Sequence of the first protein:
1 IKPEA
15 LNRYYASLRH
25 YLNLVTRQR

Sequence of the second protein:
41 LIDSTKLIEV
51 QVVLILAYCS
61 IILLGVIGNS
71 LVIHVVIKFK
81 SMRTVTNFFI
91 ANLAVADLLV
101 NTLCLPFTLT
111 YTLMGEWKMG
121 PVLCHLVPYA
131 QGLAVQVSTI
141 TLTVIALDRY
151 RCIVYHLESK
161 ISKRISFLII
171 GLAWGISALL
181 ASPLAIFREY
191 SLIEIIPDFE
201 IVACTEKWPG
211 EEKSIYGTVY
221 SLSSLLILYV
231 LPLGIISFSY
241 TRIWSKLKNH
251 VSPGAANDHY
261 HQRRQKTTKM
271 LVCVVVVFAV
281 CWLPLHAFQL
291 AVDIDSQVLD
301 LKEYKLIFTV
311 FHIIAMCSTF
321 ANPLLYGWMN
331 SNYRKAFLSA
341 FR

The following describes two proteins that form a bound complex.

Contacts between the two chains:
Residue C204 in the second protein contacts residue R31 in the first protein (closest heavy-atom distance 4.6 Å).
Residue K305 in the second protein contacts residue N27 in the first protein (closest heavy-atom distance 4.6 Å).
Residue E206 in the second protein interacts with residue R31 in the first protein (closest heavy-atom distance 4.2 Å).
Residue I195 in the second protein interacts with residue L26 in the first protein (closest heavy-atom distance 4.0 Å).
Residue T205 in the second protein interacts with residue V29 in the first protein (closest heavy-atom distance 3.1 Å).
Residue I201 in the second protein interacts with residue V29 in the first protein (closest heavy-atom distance 4.7 Å).
Residue T112 in the second protein is in contact with residue Q32 in the first protein (closest heavy-atom distance 3.2 Å).
Residue I201 in the second protein interacts with residue L26 in the first protein (closest heavy-atom distance 4.4 Å).
Residue L41 in the second protein contacts residue L22 in the first protein (closest heavy-atom distance 4.2 Å).
Residue S221 in the second protein is in contact with residue R33 in the first protein (closest heavy-atom distance 3.5 Å).
Residue D300 in the second protein contacts residue A20 in the first protein (closest heavy-atom distance 4.1 Å).
Residue Y111 in the second protein contacts residue Q32 in the first protein (closest heavy-atom distance 3.6 Å).
Residue E194 in the second protein interacts with residue K2 in the first protein (closest heavy-atom distance 2.4 Å).
Residue F199 in the second protein is in contact with residue L26 in the first protein (closest heavy-atom distance 4.6 Å).
Residue Y111 in the second protein contacts residue V29 in the first protein (closest heavy-atom distance 3.9 Å).
Residue L299 in the second protein contacts residue R23 in the first protein (closest heavy-atom distance 4.3 Å).
Residue D293 in the second protein interacts with residue R33 in the first protein (closest heavy-atom distance 4.2 Å).
Residue Q289 in the second protein is in contact with residue R33 in the first protein (closest heavy-atom distance 3.4 Å).
Residue Q289 in the second protein contacts residue R31 in the first protein (closest heavy-atom distance 3.0 Å).
Residue Y111 in the second protein is in contact with residue T30 in the first protein (closest heavy-atom distance 3.6 Å).
Residue I195 in the second protein is in contact with residue L22 in the first protein (closest heavy-atom distance 3.6 Å).
Residue C204 in the second protein contacts residue V29 in the first protein (closest heavy-atom distance 4.7 Å).
Residue S296 in the second protein interacts with residue H24 in the first protein (closest heavy-atom distance 3.6 Å).
Residue D43 in the second protein is in contact with residue N27 in the first protein (closest heavy-atom distance 4.4 Å).
Residue L184 in the second protein interacts with residue R33 in the first protein (closest heavy-atom distance 4.5 Å).
Residue D293 in the second protein contacts residue R31 in the first protein (closest heavy-atom distance 4.1 Å).
Residue L285 in the second protein is in contact with residue R33 in the first protein (closest heavy-atom distance 4.5 Å).
Residue L301 in the second protein contacts residue R23 in the first protein (closest heavy-atom distance 3.8 Å).
Residue I193 in the second protein interacts with residue Y25 in the first protein (closest heavy-atom distance 3.8 Å).
Residue V292 in the second protein interacts with residue R31 in the first protein (closest heavy-atom distance 3.7 Å).
Residue L41 in the second protein is in contact with residue Y19 in the first protein (closest heavy-atom distance 4.3 Å).
Residue L299 in the second protein interacts with residue H24 in the first protein (closest heavy-atom distance 3.7 Å).
Residue K305 in the second protein contacts residue T30 in the first protein (closest heavy-atom distance 3.6 Å).
Residue I195 in the second protein is in contact with residue K2 in the first protein (closest heavy-atom distance 3.7 Å).
Residue L299 in the second protein contacts residue R31 in the first protein (closest heavy-atom distance 4.3 Å).
Residue L299 in the second protein contacts residue N27 in the first protein (closest heavy-atom distance 2.6 Å).
Residue A203 in the second protein interacts with residue V29 in the first protein (closest heavy-atom distance 4.3 Å).
Residue D300 in the second protein contacts residue N27 in the first protein (closest heavy-atom distance 4.7 Å).
Residue Y304 in the second protein contacts residue N27 in the first protein (closest heavy-atom distance 3.7 Å).
Residue D300 in the second protein contacts residue R23 in the first protein (closest heavy-atom distance 4.7 Å).
Residue E206 in the second protein interacts with residue R33 in the first protein (closest heavy-atom distance 3.3 Å).
Residue L299 in the second protein interacts with residue L28 in the first protein (closest heavy-atom distance 3.8 Å).
Residue L41 in the second protein contacts residue L26 in the first protein (closest heavy-atom distance 4.5 Å).
Residue L301 in the second protein interacts with residue N27 in the first protein (closest heavy-atom distance 3.5 Å).
Residue G115 in the second protein interacts with residue T30 in the first protein (closest heavy-atom distance 4.0 Å).
Residue Y304 in the second protein contacts residue R31 in the first protein (closest heavy-atom distance 3.4 Å).
Residue Y111 in the second protein contacts residue R31 in the first protein (closest heavy-atom distance 4.5 Å).
Residue D43 in the second protein contacts residue R23 in the first protein (closest heavy-atom distance 4.5 Å).
Residue F308 in the second protein contacts residue Q32 in the first protein (closest heavy-atom distance 3.9 Å).
Residue Y220 in the second protein interacts with residue R33 in the first protein (closest heavy-atom distance 3.7 Å).
Residue Y304 in the second protein interacts with residue T30 in the first protein (closest heavy-atom distance 4.7 Å).
Residue I201 in the second protein is in contact with residue T30 in the first protein (closest heavy-atom distance 4.7 Å).
Residue G217 in the second protein is in contact with residue R33 in the first protein (closest heavy-atom distance 4.5 Å).
Residue T205 in the second protein is in contact with residue L28 in the first protein (closest heavy-atom distance 3.8 Å).
Residue Q289 in the second protein is in contact with residue Q32 in the first protein (closest heavy-atom distance 3.6 Å).
Residue T108 in the second protein contacts residue Q32 in the first protein (closest heavy-atom distance 3.2 Å).
Residue L41 in the second protein is in contact with residue R23 in the first protein (closest heavy-atom distance 4.2 Å).
Residue K302 in the second protein contacts residue R23 in the first protein (closest heavy-atom distance 3.6 Å).
Residue D300 in the second protein contacts residue H24 in the first protein (closest heavy-atom distance 3.8 Å).
Residue I195 in the second protein contacts residue Y25 in the first protein (closest heavy-atom distance 4.0 Å).